Sequence of protein 2:
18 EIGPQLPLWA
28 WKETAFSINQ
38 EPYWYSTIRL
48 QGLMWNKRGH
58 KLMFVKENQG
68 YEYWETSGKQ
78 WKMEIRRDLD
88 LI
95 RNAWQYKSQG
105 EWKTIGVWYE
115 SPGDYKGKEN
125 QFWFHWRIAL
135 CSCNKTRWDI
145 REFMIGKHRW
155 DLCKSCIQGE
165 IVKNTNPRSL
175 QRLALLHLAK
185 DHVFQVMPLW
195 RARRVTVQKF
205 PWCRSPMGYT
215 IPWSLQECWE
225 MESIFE

The following describes two proteins that form a bound complex.

Interface contacts:
Residue P21 in protein 2 interacts with residue H126 in protein 1 (closest heavy-atom distance 3.8 Å).
Residue G20 in protein 2 contacts residue N102 in protein 1 (closest heavy-atom distance 4.5 Å).
Residue P21 in protein 2 is in contact with residue L122 in protein 1 (closest heavy-atom distance 4.6 Å).
Residue C137 in protein 2 is in contact with residue R144 in protein 1 (closest heavy-atom distance 4.6 Å).
Residue L25 in protein 2 contacts residue W121 in protein 1 (closest heavy-atom distance 4.3 Å).
Residue P21 in protein 2 contacts residue A101 in protein 1 (closest heavy-atom distance 4.3 Å).
Residue P21 in protein 2 is in contact with residue W121 in protein 1 (closest heavy-atom distance 4.3 Å).
Residue K54 in protein 2 contacts residue K118 in protein 1 (closest heavy-atom distance 3.7 Å).
Residue H152 in protein 2 interacts with residue E15 in protein 1 (closest heavy-atom distance 3.6 Å).
Residue P24 in protein 2 is in contact with residue W121 in protein 1 (closest heavy-atom distance 3.5 Å).
Residue I19 in protein 2 interacts with residue Q111 in protein 1 (closest heavy-atom distance 4.1 Å).
Residue K54 in protein 2 interacts with residue P95 in protein 1 (closest heavy-atom distance 3.7 Å).
Residue L23 in protein 2 interacts with residue W121 in protein 1 (closest heavy-atom distance 3.4 Å).
Residue K151 in protein 2 interacts with residue P16 in protein 1 (closest heavy-atom distance 4.7 Å).
Residue S43 in protein 2 interacts with residue R148 in protein 1 (closest heavy-atom distance 3.1 Å).
Residue W154 in protein 2 is in contact with residue F145 in protein 1 (closest heavy-atom distance 3.8 Å).
Residue Q189 in protein 2 is in contact with residue R144 in protein 1 (closest heavy-atom distance 3.4 Å).
Residue L50 in protein 2 interacts with residue K118 in protein 1 (closest heavy-atom distance 4.1 Å).
Residue W154 in protein 2 contacts residue R144 in protein 1 (closest heavy-atom distance 3.9 Å).
Residue W154 in protein 2 is in contact with residue L17 in protein 1 (closest heavy-atom distance 4.1 Å).
Residue S136 in protein 2 interacts with residue N137 in protein 1 (closest heavy-atom distance 4.5 Å).
Residue R153 in protein 2 contacts residue E15 in protein 1 (closest heavy-atom distance 4.6 Å).
Residue P21 in protein 2 interacts with residue R55 in protein 1 (closest heavy-atom distance 3.8 Å).
Residue L47 in protein 2 is in contact with residue P58 in protein 1 (closest heavy-atom distance 3.9 Å).
Residue T44 in protein 2 is in contact with residue R148 in protein 1 (closest heavy-atom distance 3.1 Å).
Residue K151 in protein 2 is in contact with residue E15 in protein 1 (closest heavy-atom distance 3.5 Å).
Residue M51 in protein 2 contacts residue G59 in protein 1 (closest heavy-atom distance 3.8 Å).
Residue C137 in protein 2 is in contact with residue N137 in protein 1 (closest heavy-atom distance 4.7 Å).
Residue R55 in protein 2 is in contact with residue E140 in protein 1 (closest heavy-atom distance 2.4 Å).
Residue L156 in protein 2 interacts with residue R144 in protein 1 (closest heavy-atom distance 4.0 Å).
Residue I19 in protein 2 contacts residue A103 in protein 1 (closest heavy-atom distance 4.4 Å).
Residue K54 in protein 2 is in contact with residue T93 in protein 1 (closest heavy-atom distance 4.5 Å).
Residue D155 in protein 2 interacts with residue I138 in protein 1 (closest heavy-atom distance 4.2 Å).
Residue P21 in protein 2 contacts residue M61 in protein 1 (closest heavy-atom distance 4.2 Å).
Residue Y40 in protein 2 interacts with residue N149 in protein 1 (closest heavy-atom distance 3.3 Å).
Residue L47 in protein 2 interacts with residue R148 in protein 1 (closest heavy-atom distance 3.6 Å).
Residue L47 in protein 2 interacts with residue I57 in protein 1 (closest heavy-atom distance 4.7 Å).
Residue S136 in protein 2 is in contact with residue E140 in protein 1 (closest heavy-atom distance 3.2 Å).
Residue Q22 in protein 2 contacts residue R55 in protein 1 (closest heavy-atom distance 3.3 Å).
Residue L50 in protein 2 interacts with residue A117 in protein 1 (closest heavy-atom distance 4.5 Å).
Residue P21 in protein 2 contacts residue F113 in protein 1 (closest heavy-atom distance 4.7 Å).
Residue W154 in protein 2 is in contact with residue K154 in protein 1 (closest heavy-atom distance 3.2 Å).
Residue I19 in protein 2 interacts with residue G72 in protein 1 (closest heavy-atom distance 3.6 Å).
Residue E18 in protein 2 interacts with residue A103 in protein 1 (closest heavy-atom distance 3.3 Å).
Residue D155 in protein 2 interacts with residue L17 in protein 1 (closest heavy-atom distance 4.7 Å).
Residue D155 in protein 2 is in contact with residue R144 in protein 1 (closest heavy-atom distance 3.5 Å).
Residue V187 in protein 2 contacts residue R144 in protein 1 (closest heavy-atom distance 3.7 Å).
Residue G20 in protein 2 contacts residue Q63 in protein 1 (closest heavy-atom distance 4.5 Å).
Residue W154 in protein 2 contacts residue E15 in protein 1 (closest heavy-atom distance 3.0 Å).
Residue Y40 in protein 2 contacts residue R148 in protein 1 (closest heavy-atom distance 3.6 Å).
Residue D155 in protein 2 contacts residue N137 in protein 1 (closest heavy-atom distance 3.8 Å).
Residue W154 in protein 2 is in contact with residue A141 in protein 1 (closest heavy-atom distance 4.4 Å).
Residue G20 in protein 2 interacts with residue A103 in protein 1 (closest heavy-atom distance 4.6 Å).
Residue K54 in protein 2 is in contact with residue G94 in protein 1 (closest heavy-atom distance 3.7 Å).
Residue D155 in protein 2 interacts with residue A141 in protein 1 (closest heavy-atom distance 3.7 Å).
Residue P21 in protein 2 contacts residue Q63 in protein 1 (closest heavy-atom distance 3.3 Å).
Residue I19 in protein 2 is in contact with residue Q63 in protein 1 (closest heavy-atom distance 4.6 Å).
Residue Q22 in protein 2 interacts with residue Q63 in protein 1 (closest heavy-atom distance 4.5 Å).
Residue C157 in protein 2 contacts residue R144 in protein 1 (closest heavy-atom distance 3.4 Å).
Residue P24 in protein 2 interacts with residue F60 in protein 1 (closest heavy-atom distance 3.6 Å).

Sequence of protein 1:
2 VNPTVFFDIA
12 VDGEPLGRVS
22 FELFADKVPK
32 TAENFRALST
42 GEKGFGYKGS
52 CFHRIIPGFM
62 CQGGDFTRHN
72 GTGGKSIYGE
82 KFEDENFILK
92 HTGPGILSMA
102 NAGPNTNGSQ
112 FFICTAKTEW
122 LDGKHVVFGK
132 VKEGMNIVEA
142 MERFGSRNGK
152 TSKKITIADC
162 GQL